Contacts between the two chains:
Residue W147 in protein 2 is in contact with residue F9 in protein 1 (closest heavy-atom distance 3.8 Å).
Residue L156 in protein 2 interacts with residue A4 in protein 1 (closest heavy-atom distance 4.6 Å).
Residue V34 in protein 2 contacts residue R2 in protein 1 (closest heavy-atom distance 4.2 Å).
Residue K70 in protein 2 interacts with residue P5 in protein 1 (closest heavy-atom distance 4.8 Å).
Residue Y171 in protein 2 interacts with residue I1 in protein 1 (closest heavy-atom distance 2.7 Å).
Residue K146 in protein 2 contacts residue L8 in protein 1 (closest heavy-atom distance 4.2 Å).
Residue Y7 in protein 2 interacts with residue R2 in protein 1 (closest heavy-atom distance 3.6 Å).
Residue H9 in protein 2 contacts residue R2 in protein 1 (closest heavy-atom distance 3.3 Å).
Residue L95 in protein 2 interacts with residue F9 in protein 1 (closest heavy-atom distance 3.8 Å).
Residue W147 in protein 2 is in contact with residue L8 in protein 1 (closest heavy-atom distance 3.2 Å).
Residue E163 in protein 2 interacts with residue R2 in protein 1 (closest heavy-atom distance 4.0 Å).
Residue E63 in protein 2 contacts residue R2 in protein 1 (closest heavy-atom distance 3.0 Å).
Residue I66 in protein 2 is in contact with residue A4 in protein 1 (closest heavy-atom distance 4.8 Å).
Residue V152 in protein 2 is in contact with residue P6 in protein 1 (closest heavy-atom distance 4.0 Å).
Residue Y7 in protein 2 interacts with residue I1 in protein 1 (closest heavy-atom distance 2.9 Å).
Residue Q155 in protein 2 is in contact with residue A4 in protein 1 (closest heavy-atom distance 3.8 Å).
Residue H116 in protein 2 is in contact with residue P6 in protein 1 (closest heavy-atom distance 4.6 Å).
Residue G26 in protein 2 contacts residue R2 in protein 1 (closest heavy-atom distance 4.5 Å).
Residue A150 in protein 2 interacts with residue P7 in protein 1 (closest heavy-atom distance 4.5 Å).
Residue V25 in protein 2 contacts residue R2 in protein 1 (closest heavy-atom distance 4.4 Å).
Residue R62 in protein 2 contacts residue A3 in protein 1 (closest heavy-atom distance 4.4 Å).
Residue Y99 in protein 2 is in contact with residue R2 in protein 1 (closest heavy-atom distance 3.3 Å).
Residue M5 in protein 2 is in contact with residue I1 in protein 1 (closest heavy-atom distance 3.8 Å).
Residue R62 in protein 2 contacts residue I1 in protein 1 (closest heavy-atom distance 3.5 Å).
Residue H116 in protein 2 is in contact with residue F9 in protein 1 (closest heavy-atom distance 3.6 Å).
Residue C67 in protein 2 contacts residue R2 in protein 1 (closest heavy-atom distance 3.5 Å).
Residue L156 in protein 2 contacts residue P6 in protein 1 (closest heavy-atom distance 4.9 Å).
Residue L81 in protein 2 interacts with residue F9 in protein 1 (closest heavy-atom distance 3.9 Å).
Residue Q155 in protein 2 contacts residue P6 in protein 1 (closest heavy-atom distance 4.6 Å).
Residue H114 in protein 2 is in contact with residue P6 in protein 1 (closest heavy-atom distance 4.2 Å).
Residue T24 in protein 2 interacts with residue R2 in protein 1 (closest heavy-atom distance 2.9 Å).
Residue Y159 in protein 2 interacts with residue A3 in protein 1 (closest heavy-atom distance 3.7 Å).
Residue I142 in protein 2 is in contact with residue F9 in protein 1 (closest heavy-atom distance 4.6 Å).
Residue Y99 in protein 2 contacts residue A3 in protein 1 (closest heavy-atom distance 2.9 Å).
Residue E45 in protein 2 contacts residue R2 in protein 1 (closest heavy-atom distance 2.9 Å).
Residue Q155 in protein 2 interacts with residue P5 in protein 1 (closest heavy-atom distance 3.6 Å).
Residue D77 in protein 2 interacts with residue F9 in protein 1 (closest heavy-atom distance 2.8 Å).
Residue W167 in protein 2 is in contact with residue I1 in protein 1 (closest heavy-atom distance 3.5 Å).
Residue K146 in protein 2 interacts with residue F9 in protein 1 (closest heavy-atom distance 2.8 Å).
Residue I66 in protein 2 contacts residue R2 in protein 1 (closest heavy-atom distance 3.9 Å).
Residue I66 in protein 2 contacts residue A3 in protein 1 (closest heavy-atom distance 3.8 Å).
Residue I66 in protein 2 is in contact with residue P5 in protein 1 (closest heavy-atom distance 4.8 Å).
Residue Y84 in protein 2 is in contact with residue F9 in protein 1 (closest heavy-atom distance 2.7 Å).
Residue T73 in protein 2 contacts residue P5 in protein 1 (closest heavy-atom distance 4.9 Å).
Residue Y159 in protein 2 is in contact with residue R2 in protein 1 (closest heavy-atom distance 3.8 Å).
Residue T80 in protein 2 is in contact with residue F9 in protein 1 (closest heavy-atom distance 4.0 Å).
Residue W147 in protein 2 interacts with residue P7 in protein 1 (closest heavy-atom distance 3.2 Å).
Residue T73 in protein 2 interacts with residue L8 in protein 1 (closest heavy-atom distance 4.0 Å).
Residue D77 in protein 2 interacts with residue L8 in protein 1 (closest heavy-atom distance 3.5 Å).
Residue E76 in protein 2 contacts residue L8 in protein 1 (closest heavy-atom distance 3.6 Å).
Residue R62 in protein 2 contacts residue A4 in protein 1 (closest heavy-atom distance 4.2 Å).
Residue V152 in protein 2 contacts residue P7 in protein 1 (closest heavy-atom distance 3.3 Å).
Residue Y59 in protein 2 interacts with residue I1 in protein 1 (closest heavy-atom distance 4.0 Å).
Residue Y123 in protein 2 is in contact with residue F9 in protein 1 (closest heavy-atom distance 3.5 Å).
Residue W147 in protein 2 contacts residue P6 in protein 1 (closest heavy-atom distance 3.8 Å).
Residue T143 in protein 2 is in contact with residue F9 in protein 1 (closest heavy-atom distance 2.7 Å).
Residue Y159 in protein 2 interacts with residue I1 in protein 1 (closest heavy-atom distance 2.6 Å).
Residue R62 in protein 2 interacts with residue R2 in protein 1 (closest heavy-atom distance 3.0 Å).
Residue E163 in protein 2 is in contact with residue I1 in protein 1 (closest heavy-atom distance 4.0 Å).
Residue E63 in protein 2 contacts residue I1 in protein 1 (closest heavy-atom distance 3.5 Å).

These two protein chains interact to form a complex.

Sequence of protein 1:
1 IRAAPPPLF

Sequence of protein 2:
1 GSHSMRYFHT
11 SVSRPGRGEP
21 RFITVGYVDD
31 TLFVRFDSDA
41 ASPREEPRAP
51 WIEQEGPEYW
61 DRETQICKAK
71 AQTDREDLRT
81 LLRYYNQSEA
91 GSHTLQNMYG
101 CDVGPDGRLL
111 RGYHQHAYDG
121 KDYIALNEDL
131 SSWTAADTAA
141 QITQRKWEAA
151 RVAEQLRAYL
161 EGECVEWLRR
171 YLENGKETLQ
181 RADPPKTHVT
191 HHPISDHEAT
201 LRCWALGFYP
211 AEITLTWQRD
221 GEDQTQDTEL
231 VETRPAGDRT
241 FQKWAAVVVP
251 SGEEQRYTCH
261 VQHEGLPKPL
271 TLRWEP